This data describes a binding interaction between two proteins.

Sequence of the first protein:
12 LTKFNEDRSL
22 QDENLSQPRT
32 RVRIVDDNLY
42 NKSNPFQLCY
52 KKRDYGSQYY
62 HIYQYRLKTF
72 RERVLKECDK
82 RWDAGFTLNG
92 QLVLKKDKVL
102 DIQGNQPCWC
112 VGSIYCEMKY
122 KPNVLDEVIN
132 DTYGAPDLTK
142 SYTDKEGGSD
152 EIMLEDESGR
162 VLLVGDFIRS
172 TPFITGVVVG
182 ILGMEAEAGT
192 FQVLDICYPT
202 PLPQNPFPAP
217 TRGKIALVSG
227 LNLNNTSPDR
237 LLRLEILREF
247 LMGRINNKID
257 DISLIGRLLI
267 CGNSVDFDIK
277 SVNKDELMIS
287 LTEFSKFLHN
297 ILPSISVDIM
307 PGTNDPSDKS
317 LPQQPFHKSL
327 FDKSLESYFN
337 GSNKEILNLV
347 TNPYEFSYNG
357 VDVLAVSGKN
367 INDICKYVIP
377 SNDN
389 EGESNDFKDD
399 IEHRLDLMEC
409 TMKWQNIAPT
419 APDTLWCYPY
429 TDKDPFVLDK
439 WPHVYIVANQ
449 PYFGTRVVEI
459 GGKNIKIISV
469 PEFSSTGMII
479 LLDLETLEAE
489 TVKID

Contacts between the two chains:
Residue D1097 in the second protein contacts residue I130 in the first protein (closest heavy-atom distance 3.2 Å).
Residue W1119 in the second protein contacts residue H323 in the first protein (closest heavy-atom distance 3.5 Å).
Residue G1083 in the second protein interacts with residue E156 in the first protein (closest heavy-atom distance 3.0 Å).
Residue E1055 in the second protein contacts residue M284 in the first protein (closest heavy-atom distance 3.6 Å).
Residue R1073 in the second protein is in contact with residue V125 in the first protein (closest heavy-atom distance 3.4 Å).
Residue I1058 in the second protein contacts residue L326 in the first protein (closest heavy-atom distance 3.5 Å).
Residue R533 in the second protein interacts with residue L101 in the first protein (closest heavy-atom distance 3.3 Å).
Residue G1083 in the second protein interacts with residue R161 in the first protein (closest heavy-atom distance 2.4 Å).
Residue R1073 in the second protein contacts residue E128 in the first protein (closest heavy-atom distance 2.5 Å).
Residue E1068 in the second protein is in contact with residue D314 in the first protein (closest heavy-atom distance 3.2 Å).
Residue R1065 in the second protein contacts residue T309 in the first protein (closest heavy-atom distance 2.8 Å).
Residue E1069 in the second protein is in contact with residue W424 in the first protein (closest heavy-atom distance 3.7 Å).
Residue Q1079 in the second protein interacts with residue Y60 in the first protein (closest heavy-atom distance 2.5 Å).
Residue Q1110 in the second protein is in contact with residue Y56 in the first protein (closest heavy-atom distance 3.0 Å).
Residue Y1071 in the second protein is in contact with residue Y56 in the first protein (closest heavy-atom distance 2.4 Å).
Residue Y1071 in the second protein interacts with residue S58 in the first protein (closest heavy-atom distance 2.9 Å).
Residue Y1062 in the second protein contacts residue F273 in the first protein (closest heavy-atom distance 3.1 Å).
Residue S1072 in the second protein is in contact with residue Y60 in the first protein (closest heavy-atom distance 2.3 Å).
Residue K874 in the second protein contacts residue D132 in the first protein (closest heavy-atom distance 2.8 Å).
Residue Y1057 in the second protein contacts residue L326 in the first protein (closest heavy-atom distance 3.4 Å).
Residue H1086 in the second protein is in contact with residue L68 in the first protein (closest heavy-atom distance 3.5 Å).
Residue I1058 in the second protein is in contact with residue L283 in the first protein (closest heavy-atom distance 3.6 Å).
Residue T1076 in the second protein interacts with residue P420 in the first protein (closest heavy-atom distance 3.1 Å).
Residue Q1110 in the second protein interacts with residue R54 in the first protein (closest heavy-atom distance 2.9 Å).
Residue K1070 in the second protein contacts residue Y134 in the first protein (closest heavy-atom distance 3.2 Å).
Residue T1076 in the second protein contacts residue Y60 in the first protein (closest heavy-atom distance 3.5 Å).
Residue E1069 in the second protein is in contact with residue K315 in the first protein (closest heavy-atom distance 3.5 Å).
Residue E1068 in the second protein contacts residue S316 in the first protein (closest heavy-atom distance 3.2 Å).
Residue E1068 in the second protein interacts with residue K315 in the first protein (closest heavy-atom distance 2.3 Å).
Residue H1086 in the second protein interacts with residue S114 in the first protein (closest heavy-atom distance 2.8 Å).
Residue H1086 in the second protein contacts residue Q65 in the first protein (closest heavy-atom distance 3.0 Å).
Residue K1106 in the second protein contacts residue Y56 in the first protein (closest heavy-atom distance 3.4 Å).
Residue Q1077 in the second protein contacts residue V125 in the first protein (closest heavy-atom distance 3.4 Å).
Residue Q1079 in the second protein is in contact with residue Y61 in the first protein (closest heavy-atom distance 3.3 Å).
Residue C1096 in the second protein interacts with residue L126 in the first protein (closest heavy-atom distance 3.7 Å).
Residue H1086 in the second protein contacts residue Y61 in the first protein (closest heavy-atom distance 3.6 Å).
Residue R1080 in the second protein is in contact with residue K122 in the first protein (closest heavy-atom distance 3.2 Å).
Residue V1113 in the second protein contacts residue Y51 in the first protein (closest heavy-atom distance 3.2 Å).
Residue I1058 in the second protein contacts residue K280 in the first protein (closest heavy-atom distance 3.6 Å).
Residue L1074 in the second protein interacts with residue V125 in the first protein (closest heavy-atom distance 3.6 Å).
Residue Y1057 in the second protein contacts residue H323 in the first protein (closest heavy-atom distance 3.5 Å).
Residue V1089 in the second protein contacts residue Q59 in the first protein (closest heavy-atom distance 3.6 Å).
Residue R1080 in the second protein is in contact with residue D421 in the first protein (closest heavy-atom distance 3.5 Å).
Residue S1072 in the second protein is in contact with residue C425 in the first protein (closest heavy-atom distance 3.5 Å).
Residue R1065 in the second protein interacts with residue S313 in the first protein (closest heavy-atom distance 2.7 Å).
Residue R1080 in the second protein interacts with residue P123 in the first protein (closest heavy-atom distance 3.3 Å).
Residue W1075 in the second protein interacts with residue Q59 in the first protein (closest heavy-atom distance 3.5 Å).
Residue L1085 in the second protein contacts residue Y116 in the first protein (closest heavy-atom distance 3.5 Å).
Residue K1106 in the second protein interacts with residue G57 in the first protein (closest heavy-atom distance 3.6 Å).
Residue Q1077 in the second protein is in contact with residue N124 in the first protein (closest heavy-atom distance 2.6 Å).
Residue M1101 in the second protein is in contact with residue V129 in the first protein (closest heavy-atom distance 3.6 Å).
Residue S1072 in the second protein is in contact with residue W424 in the first protein (closest heavy-atom distance 3.3 Å).
Residue I1098 in the second protein interacts with residue L126 in the first protein (closest heavy-atom distance 3.6 Å).
Residue G1054 in the second protein is in contact with residue S325 in the first protein (closest heavy-atom distance 3.5 Å).
Residue R1073 in the second protein interacts with residue W424 in the first protein (closest heavy-atom distance 3.6 Å).
Residue L1085 in the second protein contacts residue Y64 in the first protein (closest heavy-atom distance 3.6 Å).
Residue H1086 in the second protein contacts residue E156 in the first protein (closest heavy-atom distance 3.4 Å).
Residue Y1062 in the second protein is in contact with residue I275 in the first protein (closest heavy-atom distance 3.5 Å).
Residue K1059 in the second protein is in contact with residue K280 in the first protein (closest heavy-atom distance 3.6 Å).
Residue Q512 in the second protein interacts with residue L126 in the first protein (closest heavy-atom distance 3.2 Å).

Sequence of the second protein:
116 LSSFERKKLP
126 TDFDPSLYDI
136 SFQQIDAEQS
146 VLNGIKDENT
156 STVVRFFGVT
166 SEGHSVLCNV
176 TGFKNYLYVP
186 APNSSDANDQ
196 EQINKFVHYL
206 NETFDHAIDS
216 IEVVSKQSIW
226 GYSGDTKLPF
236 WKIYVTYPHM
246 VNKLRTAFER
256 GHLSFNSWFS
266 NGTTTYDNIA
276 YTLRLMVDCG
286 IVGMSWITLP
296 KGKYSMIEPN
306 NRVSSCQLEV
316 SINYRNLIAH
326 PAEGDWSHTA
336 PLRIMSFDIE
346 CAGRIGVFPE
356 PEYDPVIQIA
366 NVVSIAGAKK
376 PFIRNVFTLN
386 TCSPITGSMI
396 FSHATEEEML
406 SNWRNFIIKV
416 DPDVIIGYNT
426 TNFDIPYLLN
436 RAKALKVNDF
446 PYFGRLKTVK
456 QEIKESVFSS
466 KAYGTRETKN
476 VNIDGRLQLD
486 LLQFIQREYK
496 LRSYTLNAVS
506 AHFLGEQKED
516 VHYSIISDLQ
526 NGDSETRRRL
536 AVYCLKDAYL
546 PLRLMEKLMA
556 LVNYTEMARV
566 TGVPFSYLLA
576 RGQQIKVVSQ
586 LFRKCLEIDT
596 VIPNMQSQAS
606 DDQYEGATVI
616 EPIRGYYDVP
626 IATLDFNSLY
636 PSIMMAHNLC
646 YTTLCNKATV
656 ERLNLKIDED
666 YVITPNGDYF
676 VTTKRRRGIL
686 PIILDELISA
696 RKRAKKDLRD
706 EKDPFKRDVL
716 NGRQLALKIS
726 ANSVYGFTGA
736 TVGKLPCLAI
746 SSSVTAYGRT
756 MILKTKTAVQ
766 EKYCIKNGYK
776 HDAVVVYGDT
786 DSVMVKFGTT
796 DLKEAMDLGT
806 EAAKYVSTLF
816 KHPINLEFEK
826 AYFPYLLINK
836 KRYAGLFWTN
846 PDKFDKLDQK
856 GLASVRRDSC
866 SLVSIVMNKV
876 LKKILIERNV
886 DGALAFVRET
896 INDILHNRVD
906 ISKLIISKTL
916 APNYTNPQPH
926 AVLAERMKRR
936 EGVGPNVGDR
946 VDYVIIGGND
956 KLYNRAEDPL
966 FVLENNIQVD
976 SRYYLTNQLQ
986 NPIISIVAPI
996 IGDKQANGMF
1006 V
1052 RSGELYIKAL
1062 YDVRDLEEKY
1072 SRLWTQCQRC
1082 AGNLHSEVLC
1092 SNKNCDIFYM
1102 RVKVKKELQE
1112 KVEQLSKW